Interface contacts:
Residue V29 in chain A contacts residue N4 in chain B (closest heavy-atom distance 2.8 Å).
Residue K33 in chain A is in contact with residue I8 in chain B (closest heavy-atom distance 2.7 Å).
Residue A46 in chain A contacts residue I10 in chain B (closest heavy-atom distance 3.9 Å).
Residue I34 in chain A contacts residue I8 in chain B (closest heavy-atom distance 4.4 Å).
Residue K33 in chain A contacts residue I10 in chain B (closest heavy-atom distance 3.8 Å).
Residue D26 in chain A contacts residue N4 in chain B (closest heavy-atom distance 4.9 Å).
Residue K42 in chain A contacts residue I10 in chain B (closest heavy-atom distance 3.8 Å).
Residue A46 in chain A interacts with residue I8 in chain B (closest heavy-atom distance 5.0 Å).
Residue K33 in chain A interacts with residue V9 in chain B (closest heavy-atom distance 3.2 Å).
Residue F32 in chain A contacts residue I8 in chain B (closest heavy-atom distance 3.5 Å).
Residue H17 in chain A is in contact with residue I10 in chain B (closest heavy-atom distance 4.6 Å).
Residue I34 in chain A interacts with residue V9 in chain B (closest heavy-atom distance 4.8 Å).
Residue V30 in chain A interacts with residue I8 in chain B (closest heavy-atom distance 4.9 Å).
Residue Q31 in chain A interacts with residue I8 in chain B (closest heavy-atom distance 2.9 Å).
Residue H17 in chain A contacts residue V9 in chain B (closest heavy-atom distance 3.6 Å).
Residue K35 in chain A contacts residue I10 in chain B (closest heavy-atom distance 4.4 Å).
Residue V29 in chain A contacts residue R5 in chain B (closest heavy-atom distance 2.9 Å).
Residue I34 in chain A interacts with residue I10 in chain B (closest heavy-atom distance 3.7 Å).
Residue K42 in chain A is in contact with residue D12 in chain B (closest heavy-atom distance 2.7 Å).
Residue Q31 in chain A is in contact with residue R5 in chain B (closest heavy-atom distance 2.9 Å).
Residue H37 in chain A interacts with residue D12 in chain B (closest heavy-atom distance 4.8 Å).
Residue T38 in chain A contacts residue I10 in chain B (closest heavy-atom distance 4.0 Å).
Residue T38 in chain A is in contact with residue D12 in chain B (closest heavy-atom distance 4.2 Å).
Residue L43 in chain A is in contact with residue I10 in chain B (closest heavy-atom distance 4.1 Å).
Residue F32 in chain A is in contact with residue D6 in chain B (closest heavy-atom distance 4.9 Å).
Residue Q31 in chain A interacts with residue D6 in chain B (closest heavy-atom distance 2.6 Å).
Residue V29 in chain A interacts with residue N3 in chain B (closest heavy-atom distance 3.9 Å).
Residue G27 in chain A contacts residue N4 in chain B (closest heavy-atom distance 3.4 Å).
Residue R50 in chain A contacts residue I8 in chain B (closest heavy-atom distance 3.8 Å).
Residue V30 in chain A is in contact with residue N4 in chain B (closest heavy-atom distance 4.2 Å).
Residue V30 in chain A is in contact with residue D6 in chain B (closest heavy-atom distance 3.5 Å).
Residue G27 in chain A interacts with residue N3 in chain B (closest heavy-atom distance 3.1 Å).
Residue R50 in chain A contacts residue D6 in chain B (closest heavy-atom distance 2.6 Å).
Residue P39 in chain A is in contact with residue D12 in chain B (closest heavy-atom distance 3.4 Å).
Residue V29 in chain A contacts residue D6 in chain B (closest heavy-atom distance 3.6 Å).
Residue S28 in chain A interacts with residue N4 in chain B (closest heavy-atom distance 3.7 Å).
Residue F32 in chain A is in contact with residue I10 in chain B (closest heavy-atom distance 4.0 Å).
Residue V30 in chain A is in contact with residue R5 in chain B (closest heavy-atom distance 4.8 Å).
Residue Q31 in chain A is in contact with residue P7 in chain B (closest heavy-atom distance 3.0 Å).

These two protein chains interact to form a complex.

Sequence of chain A:
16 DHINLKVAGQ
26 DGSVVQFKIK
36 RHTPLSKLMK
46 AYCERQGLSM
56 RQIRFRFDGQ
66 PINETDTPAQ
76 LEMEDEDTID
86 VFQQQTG

Sequence of chain B:
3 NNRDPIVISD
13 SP